Sequence of chain A:
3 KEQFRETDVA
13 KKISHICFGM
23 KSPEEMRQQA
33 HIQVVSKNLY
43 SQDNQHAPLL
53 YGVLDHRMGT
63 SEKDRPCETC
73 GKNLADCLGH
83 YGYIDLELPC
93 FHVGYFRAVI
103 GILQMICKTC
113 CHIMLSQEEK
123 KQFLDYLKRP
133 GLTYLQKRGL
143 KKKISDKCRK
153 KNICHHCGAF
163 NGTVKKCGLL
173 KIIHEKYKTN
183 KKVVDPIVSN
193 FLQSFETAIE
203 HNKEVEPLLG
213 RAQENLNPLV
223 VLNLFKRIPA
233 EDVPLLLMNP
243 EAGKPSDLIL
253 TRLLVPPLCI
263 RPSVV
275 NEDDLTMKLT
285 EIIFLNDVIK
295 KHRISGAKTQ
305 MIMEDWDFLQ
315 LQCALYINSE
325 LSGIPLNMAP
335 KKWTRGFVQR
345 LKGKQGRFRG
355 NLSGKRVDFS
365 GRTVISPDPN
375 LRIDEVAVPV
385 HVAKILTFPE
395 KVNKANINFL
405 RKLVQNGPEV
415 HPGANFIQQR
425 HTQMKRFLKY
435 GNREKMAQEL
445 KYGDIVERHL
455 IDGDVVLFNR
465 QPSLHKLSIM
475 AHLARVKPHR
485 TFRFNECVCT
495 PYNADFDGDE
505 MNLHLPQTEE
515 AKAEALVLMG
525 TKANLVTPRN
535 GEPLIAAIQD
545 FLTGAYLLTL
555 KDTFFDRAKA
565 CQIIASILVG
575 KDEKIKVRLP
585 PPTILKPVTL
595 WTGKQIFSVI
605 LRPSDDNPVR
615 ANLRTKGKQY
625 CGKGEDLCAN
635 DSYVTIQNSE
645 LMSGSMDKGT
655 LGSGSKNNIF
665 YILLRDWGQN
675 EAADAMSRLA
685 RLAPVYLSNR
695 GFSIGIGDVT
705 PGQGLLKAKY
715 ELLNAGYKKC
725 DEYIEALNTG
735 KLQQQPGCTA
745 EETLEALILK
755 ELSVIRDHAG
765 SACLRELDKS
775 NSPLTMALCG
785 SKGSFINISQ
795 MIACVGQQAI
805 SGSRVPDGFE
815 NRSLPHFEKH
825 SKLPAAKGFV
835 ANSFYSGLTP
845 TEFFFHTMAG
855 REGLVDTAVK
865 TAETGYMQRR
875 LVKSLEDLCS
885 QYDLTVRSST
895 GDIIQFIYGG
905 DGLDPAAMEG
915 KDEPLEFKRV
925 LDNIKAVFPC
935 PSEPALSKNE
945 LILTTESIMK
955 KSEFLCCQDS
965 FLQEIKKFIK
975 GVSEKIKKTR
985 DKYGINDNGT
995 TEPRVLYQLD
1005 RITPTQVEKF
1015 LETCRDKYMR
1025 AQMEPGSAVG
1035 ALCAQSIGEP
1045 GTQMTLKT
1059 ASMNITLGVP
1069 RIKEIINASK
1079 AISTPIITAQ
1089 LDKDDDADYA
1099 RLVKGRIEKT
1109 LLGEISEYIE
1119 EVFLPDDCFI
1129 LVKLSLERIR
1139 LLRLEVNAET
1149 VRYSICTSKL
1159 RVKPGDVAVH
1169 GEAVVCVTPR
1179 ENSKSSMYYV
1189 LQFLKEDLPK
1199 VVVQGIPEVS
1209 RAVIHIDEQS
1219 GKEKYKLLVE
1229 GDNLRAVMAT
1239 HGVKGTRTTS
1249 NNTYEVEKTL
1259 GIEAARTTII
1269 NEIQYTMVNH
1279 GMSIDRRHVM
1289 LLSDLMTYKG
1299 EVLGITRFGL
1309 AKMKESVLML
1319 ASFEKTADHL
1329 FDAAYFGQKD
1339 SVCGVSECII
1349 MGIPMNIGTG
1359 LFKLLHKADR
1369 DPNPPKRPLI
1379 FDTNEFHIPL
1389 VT

Sequence of chain B:
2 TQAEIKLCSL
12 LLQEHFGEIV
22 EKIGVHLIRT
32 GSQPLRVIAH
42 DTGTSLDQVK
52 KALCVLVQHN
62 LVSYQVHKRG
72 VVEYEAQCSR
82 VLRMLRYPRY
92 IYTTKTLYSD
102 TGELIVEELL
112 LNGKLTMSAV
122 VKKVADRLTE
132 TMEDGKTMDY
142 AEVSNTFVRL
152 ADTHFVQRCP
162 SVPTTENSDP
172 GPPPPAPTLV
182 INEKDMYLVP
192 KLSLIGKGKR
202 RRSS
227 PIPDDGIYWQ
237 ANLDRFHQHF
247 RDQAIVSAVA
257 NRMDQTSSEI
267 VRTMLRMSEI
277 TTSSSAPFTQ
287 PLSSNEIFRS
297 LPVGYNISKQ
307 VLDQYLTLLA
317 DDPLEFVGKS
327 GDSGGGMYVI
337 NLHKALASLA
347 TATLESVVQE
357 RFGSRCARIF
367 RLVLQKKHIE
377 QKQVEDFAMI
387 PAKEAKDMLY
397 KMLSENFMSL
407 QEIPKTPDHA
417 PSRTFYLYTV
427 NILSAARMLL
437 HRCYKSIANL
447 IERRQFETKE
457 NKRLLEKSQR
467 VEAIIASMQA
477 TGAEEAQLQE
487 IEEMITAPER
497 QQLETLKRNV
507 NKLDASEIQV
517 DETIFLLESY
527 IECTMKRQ

The following describes two proteins that form a bound complex.

Contacts between the two chains:
Residue N225 in chain A interacts with residue N402 in chain B (closest heavy-atom distance 3.3 Å).
Residue A301 in chain A interacts with residue Y396 in chain B (closest heavy-atom distance 3.7 Å).
Residue E233 in chain A contacts residue R30 in chain B (closest heavy-atom distance 3.2 Å).
Residue A214 in chain A contacts residue I409 in chain B (closest heavy-atom distance 3.7 Å).
Residue K173 in chain A interacts with residue H415 in chain B (closest heavy-atom distance 3.4 Å).
Residue K302 in chain A is in contact with residue Q377 in chain B (closest heavy-atom distance 3.6 Å).
Residue Q215 in chain A interacts with residue Q407 in chain B (closest heavy-atom distance 2.8 Å).
Residue H158 in chain A interacts with residue M531 in chain B (closest heavy-atom distance 3.4 Å).
Residue T111 in chain A is in contact with residue R433 in chain B (closest heavy-atom distance 3.5 Å).
Residue C156 in chain A interacts with residue Q534 in chain B (closest heavy-atom distance 3.9 Å).
Residue L221 in chain A interacts with residue N402 in chain B (closest heavy-atom distance 2.6 Å).
Residue I298 in chain A interacts with residue K389 in chain B (closest heavy-atom distance 3.6 Å).
Residue S196 in chain A contacts residue K373 in chain B (closest heavy-atom distance 3.3 Å).
Residue N217 in chain A interacts with residue Q407 in chain B (closest heavy-atom distance 2.6 Å).
Residue H203 in chain A contacts residue F383 in chain B (closest heavy-atom distance 3.8 Å).
Residue I175 in chain A contacts residue H415 in chain B (closest heavy-atom distance 3.5 Å).
Residue C159 in chain A interacts with residue K532 in chain B (closest heavy-atom distance 3.3 Å).
Residue T303 in chain A is in contact with residue Q377 in chain B (closest heavy-atom distance 2.3 Å).
Residue M307 in chain A contacts residue Y422 in chain B (closest heavy-atom distance 3.5 Å).
Residue A301 in chain A contacts residue K392 in chain B (closest heavy-atom distance 3.3 Å).
Residue R297 in chain A contacts residue Y396 in chain B (closest heavy-atom distance 2.9 Å).
Residue A232 in chain A contacts residue T2 in chain B (closest heavy-atom distance 3.9 Å).
Residue K228 in chain A interacts with residue T2 in chain B (closest heavy-atom distance 3.9 Å).
Residue M307 in chain A interacts with residue L406 in chain B (closest heavy-atom distance 3.9 Å).
Residue T111 in chain A is in contact with residue L429 in chain B (closest heavy-atom distance 3.7 Å).
Residue L210 in chain A interacts with residue P410 in chain B (closest heavy-atom distance 3.4 Å).
Residue N217 in chain A interacts with residue E408 in chain B (closest heavy-atom distance 3.3 Å).
Residue Q304 in chain A is in contact with residue P417 in chain B (closest heavy-atom distance 3.5 Å).
Residue G300 in chain A is in contact with residue K392 in chain B (closest heavy-atom distance 3.4 Å).
Residue A232 in chain A is in contact with residue R30 in chain B (closest heavy-atom distance 3.3 Å).
Residue T199 in chain A contacts residue K372 in chain B (closest heavy-atom distance 3.3 Å).
Residue L210 in chain A interacts with residue K411 in chain B (closest heavy-atom distance 3.9 Å).
Residue I230 in chain A interacts with residue T2 in chain B (closest heavy-atom distance 3.2 Å).
Residue G160 in chain A interacts with residue Q534 in chain B (closest heavy-atom distance 3.9 Å).
Residue H203 in chain A contacts residue Q379 in chain B (closest heavy-atom distance 3.3 Å).
Residue F197 in chain A contacts residue H374 in chain B (closest heavy-atom distance 3.4 Å).
Residue V207 in chain A is in contact with residue I409 in chain B (closest heavy-atom distance 3.8 Å).
Residue E233 in chain A contacts residue T31 in chain B (closest heavy-atom distance 3.3 Å).
Residue A200 in chain A is in contact with residue L423 in chain B (closest heavy-atom distance 3.8 Å).
Residue R297 in chain A is in contact with residue S400 in chain B (closest heavy-atom distance 2.5 Å).
Residue T303 in chain A is in contact with residue Y422 in chain B (closest heavy-atom distance 3.5 Å).
Residue C112 in chain A interacts with residue R433 in chain B (closest heavy-atom distance 3.4 Å).
Residue N204 in chain A interacts with residue F421 in chain B (closest heavy-atom distance 3.6 Å).
Residue H158 in chain A interacts with residue R533 in chain B (closest heavy-atom distance 3.6 Å).
Residue I155 in chain A is in contact with residue Q534 in chain B (closest heavy-atom distance 3.4 Å).
Residue R229 in chain A interacts with residue R433 in chain B (closest heavy-atom distance 3.5 Å).
Residue S196 in chain A interacts with residue H374 in chain B (closest heavy-atom distance 3.1 Å).
Residue R297 in chain A contacts residue K397 in chain B (closest heavy-atom distance 3.8 Å).
Residue A232 in chain A is in contact with residue I6 in chain B (closest heavy-atom distance 3.7 Å).
Residue C159 in chain A interacts with residue M531 in chain B (closest heavy-atom distance 3.8 Å).
Residue S299 in chain A is in contact with residue K389 in chain B (closest heavy-atom distance 3.4 Å).
Residue A232 in chain A contacts residue Q3 in chain B (closest heavy-atom distance 3.6 Å).
Residue I306 in chain A is in contact with residue Y396 in chain B (closest heavy-atom distance 3.6 Å).
Residue T199 in chain A is in contact with residue H374 in chain B (closest heavy-atom distance 3.7 Å).
Residue F193 in chain A is in contact with residue Q407 in chain B (closest heavy-atom distance 3.8 Å).
Residue T303 in chain A is in contact with residue Y424 in chain B (closest heavy-atom distance 3.5 Å).
Residue P231 in chain A contacts residue T2 in chain B (closest heavy-atom distance 3.6 Å).
Residue T303 in chain A is in contact with residue Y396 in chain B (closest heavy-atom distance 3.0 Å).
Residue K302 in chain A interacts with residue Y396 in chain B (closest heavy-atom distance 3.4 Å).
Residue R297 in chain A interacts with residue D393 in chain B (closest heavy-atom distance 3.3 Å).